Sequence of chain A:
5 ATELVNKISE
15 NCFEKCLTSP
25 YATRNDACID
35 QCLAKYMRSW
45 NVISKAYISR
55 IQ

Interface contacts:
Residue S28 in chain B contacts residue K39 in chain A (closest heavy-atom distance 4.1 Å).
Residue F22 in chain B interacts with residue K19 in chain A (closest heavy-atom distance 3.7 Å).
Residue L42 in chain B interacts with residue I47 in chain A (closest heavy-atom distance 4.0 Å).
Residue Q16 in chain B interacts with residue K11 in chain A (closest heavy-atom distance 3.2 Å).
Residue F22 in chain B interacts with residue C36 in chain A (closest heavy-atom distance 3.9 Å).
Residue N19 in chain B contacts residue N15 in chain A (closest heavy-atom distance 2.7 Å).
Residue L34 in chain B contacts residue K39 in chain A (closest heavy-atom distance 3.5 Å).
Residue S32 in chain B contacts residue K39 in chain A (closest heavy-atom distance 4.0 Å).
Residue L34 in chain B interacts with residue S43 in chain A (closest heavy-atom distance 3.5 Å).
Residue E39 in chain B interacts with residue V46 in chain A (closest heavy-atom distance 3.9 Å).
Residue S43 in chain B contacts residue V46 in chain A (closest heavy-atom distance 4.2 Å).
Residue F22 in chain B is in contact with residue Y40 in chain A (closest heavy-atom distance 3.8 Å).
Residue L42 in chain B is in contact with residue S43 in chain A (closest heavy-atom distance 3.1 Å).
Residue V46 in chain B contacts residue I47 in chain A (closest heavy-atom distance 3.4 Å).
Residue V26 in chain B contacts residue K19 in chain A (closest heavy-atom distance 2.7 Å).
Residue V26 in chain B interacts with residue S43 in chain A (closest heavy-atom distance 4.2 Å).
Residue L50 in chain B contacts residue R54 in chain A (closest heavy-atom distance 3.9 Å).
Residue V29 in chain B contacts residue C36 in chain A (closest heavy-atom distance 3.7 Å).
Residue N47 in chain B is in contact with residue R54 in chain A (closest heavy-atom distance 2.9 Å).
Residue S32 in chain B contacts residue R42 in chain A (closest heavy-atom distance 2.8 Å).
Residue L34 in chain B interacts with residue V46 in chain A (closest heavy-atom distance 4.1 Å).
Residue V29 in chain B is in contact with residue Q35 in chain A (closest heavy-atom distance 3.4 Å).
Residue D31 in chain B interacts with residue K39 in chain A (closest heavy-atom distance 3.3 Å).
Residue H15 in chain B interacts with residue W44 in chain A (closest heavy-atom distance 3.3 Å).
Residue K23 in chain B is in contact with residue N15 in chain A (closest heavy-atom distance 3.2 Å).
Residue N30 in chain B interacts with residue Q35 in chain A (closest heavy-atom distance 3.1 Å).
Residue I14 in chain B interacts with residue W44 in chain A (closest heavy-atom distance 3.4 Å).
Residue S32 in chain B is in contact with residue A38 in chain A (closest heavy-atom distance 3.5 Å).
Residue F22 in chain B interacts with residue S43 in chain A (closest heavy-atom distance 3.8 Å).
Residue T18 in chain B interacts with residue Y40 in chain A (closest heavy-atom distance 3.4 Å).
Residue N19 in chain B is in contact with residue Y40 in chain A (closest heavy-atom distance 3.6 Å).
Residue L50 in chain B interacts with residue Y51 in chain A (closest heavy-atom distance 3.8 Å).
Residue N33 in chain B is in contact with residue K39 in chain A (closest heavy-atom distance 2.7 Å).
Residue S13 in chain B is in contact with residue Y51 in chain A (closest heavy-atom distance 4.0 Å).
Residue V26 in chain B is in contact with residue K39 in chain A (closest heavy-atom distance 3.8 Å).
Residue I54 in chain B contacts residue R54 in chain A (closest heavy-atom distance 4.1 Å).
Residue I14 in chain B contacts residue S48 in chain A (closest heavy-atom distance 3.3 Å).
Residue V29 in chain B is in contact with residue C32 in chain A (closest heavy-atom distance 3.9 Å).
Residue F22 in chain B contacts residue N15 in chain A (closest heavy-atom distance 3.8 Å).
Residue F17 in chain B is in contact with residue Y51 in chain A (closest heavy-atom distance 4.0 Å).
Residue D51 in chain B contacts residue R54 in chain A (closest heavy-atom distance 2.6 Å).
Residue Q11 in chain B contacts residue W44 in chain A (closest heavy-atom distance 3.5 Å).
Residue L42 in chain B interacts with residue V46 in chain A (closest heavy-atom distance 4.2 Å).
Residue E27 in chain B contacts residue K19 in chain A (closest heavy-atom distance 4.0 Å).
Residue S43 in chain B interacts with residue A50 in chain A (closest heavy-atom distance 4.1 Å).
Residue I14 in chain B contacts residue Y51 in chain A (closest heavy-atom distance 3.6 Å).
Residue S32 in chain B is in contact with residue Q35 in chain A (closest heavy-atom distance 4.2 Å).
Residue L34 in chain B interacts with residue R42 in chain A (closest heavy-atom distance 3.6 Å).
Residue N19 in chain B contacts residue K11 in chain A (closest heavy-atom distance 3.6 Å).
Residue N33 in chain B contacts residue R42 in chain A (closest heavy-atom distance 2.3 Å).
Residue H15 in chain B is in contact with residue Y40 in chain A (closest heavy-atom distance 4.2 Å).
Residue F17 in chain B interacts with residue I47 in chain A (closest heavy-atom distance 3.9 Å).
Residue I14 in chain B is in contact with residue I47 in chain A (closest heavy-atom distance 4.1 Å).
Residue V10 in chain B interacts with residue Y51 in chain A (closest heavy-atom distance 3.9 Å).
Residue D31 in chain B is in contact with residue Q35 in chain A (closest heavy-atom distance 3.3 Å).
Residue T18 in chain B contacts residue I47 in chain A (closest heavy-atom distance 3.6 Å).
Residue K23 in chain B is in contact with residue K19 in chain A (closest heavy-atom distance 4.0 Å).
Residue H15 in chain B contacts residue L8 in chain A (closest heavy-atom distance 3.9 Å).
Residue E38 in chain B contacts residue K39 in chain A (closest heavy-atom distance 2.8 Å).
Residue T18 in chain B is in contact with residue W44 in chain A (closest heavy-atom distance 3.6 Å).

Sequence of chain B:
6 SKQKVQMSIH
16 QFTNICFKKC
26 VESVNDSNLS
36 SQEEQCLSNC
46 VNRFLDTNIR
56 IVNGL

The following describes two proteins that form a bound complex.